Sequence of chain A:
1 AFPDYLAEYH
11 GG

This data describes a binding interaction between two proteins.

Interface contacts:
Residue L49 in chain B interacts with residue E8 in chain A (closest heavy-atom distance 3.9 Å).
Residue L134 in chain B is in contact with residue H10 in chain A (closest heavy-atom distance 3.7 Å).
Residue N109 in chain B is in contact with residue Y5 in chain A (closest heavy-atom distance 4.1 Å).
Residue E68 in chain B interacts with residue Y9 in chain A (closest heavy-atom distance 3.6 Å).
Residue G137 in chain B contacts residue A1 in chain A (closest heavy-atom distance 4.7 Å).
Residue S112 in chain B interacts with residue L6 in chain A (closest heavy-atom distance 3.8 Å).
Residue L49 in chain B contacts residue G12 in chain A (closest heavy-atom distance 3.6 Å).
Residue S136 in chain B interacts with residue F2 in chain A (closest heavy-atom distance 3.6 Å).
Residue S51 in chain B interacts with residue E8 in chain A (closest heavy-atom distance 2.8 Å).
Residue L148 in chain B contacts residue F2 in chain A (closest heavy-atom distance 3.6 Å).
Residue S112 in chain B is in contact with residue A1 in chain A (closest heavy-atom distance 3.0 Å).
Residue W103 in chain B is in contact with residue H10 in chain A (closest heavy-atom distance 3.5 Å).
Residue A110 in chain B is in contact with residue Y5 in chain A (closest heavy-atom distance 3.6 Å).
Residue W103 in chain B interacts with residue Y5 in chain A (closest heavy-atom distance 4.9 Å).
Residue T135 in chain B interacts with residue F2 in chain A (closest heavy-atom distance 4.3 Å).
Residue S146 in chain B contacts residue F2 in chain A (closest heavy-atom distance 3.5 Å).
Residue S51 in chain B contacts residue Y9 in chain A (closest heavy-atom distance 3.6 Å).
Residue S69 in chain B is in contact with residue Y9 in chain A (closest heavy-atom distance 3.6 Å).
Residue S112 in chain B is in contact with residue F2 in chain A (closest heavy-atom distance 4.9 Å).
Residue L134 in chain B is in contact with residue L6 in chain A (closest heavy-atom distance 4.8 Å).
Residue R108 in chain B interacts with residue Y9 in chain A (closest heavy-atom distance 3.6 Å).
Residue A110 in chain B is in contact with residue L6 in chain A (closest heavy-atom distance 4.1 Å).
Residue N47 in chain B interacts with residue H10 in chain A (closest heavy-atom distance 4.7 Å).
Residue W103 in chain B contacts residue L6 in chain A (closest heavy-atom distance 3.5 Å).
Residue D152 in chain B contacts residue G11 in chain A (closest heavy-atom distance 3.5 Å).
Residue W103 in chain B contacts residue Y9 in chain A (closest heavy-atom distance 3.6 Å).
Residue K145 in chain B contacts residue F2 in chain A (closest heavy-atom distance 4.2 Å).
Residue L134 in chain B interacts with residue F2 in chain A (closest heavy-atom distance 3.7 Å).
Residue Y67 in chain B contacts residue E8 in chain A (closest heavy-atom distance 4.6 Å).
Residue W116 in chain B is in contact with residue Y9 in chain A (closest heavy-atom distance 3.7 Å).
Residue A110 in chain B is in contact with residue A1 in chain A (closest heavy-atom distance 2.8 Å).
Residue L49 in chain B contacts residue G11 in chain A (closest heavy-atom distance 3.5 Å).
Residue W116 in chain B contacts residue H10 in chain A (closest heavy-atom distance 4.6 Å).
Residue S76 in chain B is in contact with residue Y9 in chain A (closest heavy-atom distance 2.6 Å).
Residue Y78 in chain B is in contact with residue L6 in chain A (closest heavy-atom distance 4.8 Å).
Residue Y67 in chain B is in contact with residue Y9 in chain A (closest heavy-atom distance 2.7 Å).
Residue E68 in chain B interacts with residue E8 in chain A (closest heavy-atom distance 4.8 Å).
Residue L49 in chain B interacts with residue A7 in chain A (closest heavy-atom distance 4.9 Å).
Residue G50 in chain B is in contact with residue E8 in chain A (closest heavy-atom distance 4.7 Å).
Residue T147 in chain B is in contact with residue F2 in chain A (closest heavy-atom distance 4.6 Å).
Residue D152 in chain B contacts residue E8 in chain A (closest heavy-atom distance 4.8 Å).
Residue R77 in chain B is in contact with residue Y9 in chain A (closest heavy-atom distance 4.6 Å).
Residue T114 in chain B contacts residue H10 in chain A (closest heavy-atom distance 2.7 Å).
Residue N47 in chain B interacts with residue G11 in chain A (closest heavy-atom distance 3.8 Å).
Residue A110 in chain B contacts residue P3 in chain A (closest heavy-atom distance 3.8 Å).
Residue S69 in chain B is in contact with residue E8 in chain A (closest heavy-atom distance 3.4 Å).
Residue R108 in chain B is in contact with residue Y5 in chain A (closest heavy-atom distance 3.5 Å).
Residue A110 in chain B interacts with residue F2 in chain A (closest heavy-atom distance 5.0 Å).
Residue H111 in chain B is in contact with residue A1 in chain A (closest heavy-atom distance 3.3 Å).
Residue Y78 in chain B is in contact with residue Y9 in chain A (closest heavy-atom distance 3.6 Å).
Residue S136 in chain B is in contact with residue A1 in chain A (closest heavy-atom distance 2.7 Å).
Residue Y78 in chain B contacts residue Y5 in chain A (closest heavy-atom distance 3.7 Å).
Residue D152 in chain B contacts residue H10 in chain A (closest heavy-atom distance 3.8 Å).
Residue N47 in chain B contacts residue Y9 in chain A (closest heavy-atom distance 4.2 Å).
Residue D152 in chain B interacts with residue Y9 in chain A (closest heavy-atom distance 4.2 Å).
Residue A70 in chain B is in contact with residue E8 in chain A (closest heavy-atom distance 3.0 Å).
Residue W132 in chain B is in contact with residue H10 in chain A (closest heavy-atom distance 3.2 Å).
Residue N47 in chain B is in contact with residue E8 in chain A (closest heavy-atom distance 2.9 Å).
Residue Y67 in chain B contacts residue H10 in chain A (closest heavy-atom distance 4.7 Å).
Residue H151 in chain B interacts with residue H10 in chain A (closest heavy-atom distance 3.9 Å).

Sequence of chain B:
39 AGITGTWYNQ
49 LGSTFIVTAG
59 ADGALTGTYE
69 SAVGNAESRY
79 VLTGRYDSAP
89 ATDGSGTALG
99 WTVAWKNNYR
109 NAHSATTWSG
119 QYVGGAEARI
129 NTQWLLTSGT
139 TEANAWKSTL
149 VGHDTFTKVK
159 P